Sequence of the second protein:
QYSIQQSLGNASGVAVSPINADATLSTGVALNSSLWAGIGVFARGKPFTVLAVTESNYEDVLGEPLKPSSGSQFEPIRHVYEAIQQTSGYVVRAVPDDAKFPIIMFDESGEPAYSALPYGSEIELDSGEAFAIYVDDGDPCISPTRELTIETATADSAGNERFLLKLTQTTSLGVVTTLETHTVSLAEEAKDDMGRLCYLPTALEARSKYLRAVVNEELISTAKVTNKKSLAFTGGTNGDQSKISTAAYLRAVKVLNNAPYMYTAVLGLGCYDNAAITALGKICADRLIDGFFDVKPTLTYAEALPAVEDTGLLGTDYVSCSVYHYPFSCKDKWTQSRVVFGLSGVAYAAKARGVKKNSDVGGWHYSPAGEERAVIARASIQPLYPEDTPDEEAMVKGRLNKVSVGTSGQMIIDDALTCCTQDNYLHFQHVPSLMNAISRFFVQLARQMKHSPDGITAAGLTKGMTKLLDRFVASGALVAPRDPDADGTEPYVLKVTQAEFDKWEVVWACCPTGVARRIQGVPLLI

Sequence of the first protein:
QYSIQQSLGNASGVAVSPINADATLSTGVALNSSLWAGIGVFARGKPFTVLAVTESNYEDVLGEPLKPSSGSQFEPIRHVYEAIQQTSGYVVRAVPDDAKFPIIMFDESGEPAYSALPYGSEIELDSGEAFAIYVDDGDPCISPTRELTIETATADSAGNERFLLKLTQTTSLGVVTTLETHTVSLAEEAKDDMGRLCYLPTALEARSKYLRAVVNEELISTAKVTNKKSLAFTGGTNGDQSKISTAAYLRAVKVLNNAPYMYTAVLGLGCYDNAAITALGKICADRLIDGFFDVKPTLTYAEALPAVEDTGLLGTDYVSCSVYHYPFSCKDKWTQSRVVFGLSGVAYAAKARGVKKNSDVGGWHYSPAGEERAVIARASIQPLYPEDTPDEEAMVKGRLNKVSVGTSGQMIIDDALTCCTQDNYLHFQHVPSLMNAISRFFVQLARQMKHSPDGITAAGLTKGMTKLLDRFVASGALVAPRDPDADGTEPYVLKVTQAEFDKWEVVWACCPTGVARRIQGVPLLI

Residue-level contacts at the interface:
Residue H453 in the first protein interacts with residue A418 in the second protein (closest heavy-atom distance 4.3 Å).
Residue C512 in the first protein is in contact with residue L526 in the second protein (closest heavy-atom distance 3.4 Å).
Residue H453 in the first protein interacts with residue D417 in the second protein (closest heavy-atom distance 3.5 Å).
Residue H453 in the first protein interacts with residue A371 in the second protein (closest heavy-atom distance 2.4 Å).
Residue D504 in the first protein is in contact with residue R520 in the second protein (closest heavy-atom distance 2.6 Å).
Residue C512 in the first protein is in contact with residue I528 in the second protein (closest heavy-atom distance 3.1 Å).
Residue W506 in the first protein is in contact with residue I521 in the second protein (closest heavy-atom distance 3.4 Å).
Residue W510 in the first protein interacts with residue V524 in the second protein (closest heavy-atom distance 3.8 Å).
Residue P20 in the first protein contacts residue K358 in the second protein (closest heavy-atom distance 4.1 Å).
Residue T459 in the first protein is in contact with residue A518 in the second protein (closest heavy-atom distance 4.3 Å).
Residue K452 in the first protein contacts residue R519 in the second protein (closest heavy-atom distance 4.4 Å).
Residue R449 in the first protein interacts with residue T409 in the second protein (closest heavy-atom distance 3.8 Å).
Residue A448 in the first protein interacts with residue I521 in the second protein (closest heavy-atom distance 3.9 Å).
Residue S454 in the first protein is in contact with residue G516 in the second protein (closest heavy-atom distance 3.9 Å).
Residue F503 in the first protein contacts residue V517 in the second protein (closest heavy-atom distance 3.8 Å).
Residue R449 in the first protein is in contact with residue E373 in the second protein (closest heavy-atom distance 4.0 Å).
Residue K452 in the first protein is in contact with residue A518 in the second protein (closest heavy-atom distance 4.1 Å).
Residue N22 in the first protein interacts with residue K359 in the second protein (closest heavy-atom distance 3.7 Å).
Residue V508 in the first protein contacts residue V524 in the second protein (closest heavy-atom distance 3.3 Å).
Residue Q8 in the first protein interacts with residue K358 in the second protein (closest heavy-atom distance 4.0 Å).
Residue K505 in the first protein contacts residue R520 in the second protein (closest heavy-atom distance 3.3 Å).
Residue E507 in the first protein interacts with residue Q522 in the second protein (closest heavy-atom distance 3.1 Å).
Residue D504 in the first protein is in contact with residue R519 in the second protein (closest heavy-atom distance 3.4 Å).
Residue D456 in the first protein interacts with residue G516 in the second protein (closest heavy-atom distance 2.9 Å).
Residue S19 in the first protein interacts with residue S361 in the second protein (closest heavy-atom distance 4.2 Å).
Residue D504 in the first protein interacts with residue V517 in the second protein (closest heavy-atom distance 3.5 Å).
Residue Q450 in the first protein is in contact with residue E373 in the second protein (closest heavy-atom distance 3.8 Å).
Residue D504 in the first protein is in contact with residue F430 in the second protein (closest heavy-atom distance 4.3 Å).
Residue M437 in the first protein contacts residue L527 in the second protein (closest heavy-atom distance 3.7 Å).
Residue A511 in the first protein contacts residue L526 in the second protein (closest heavy-atom distance 3.2 Å).
Residue V508 in the first protein interacts with residue Q522 in the second protein (closest heavy-atom distance 3.0 Å).
Residue W506 in the first protein contacts residue R520 in the second protein (closest heavy-atom distance 3.1 Å).
Residue F503 in the first protein contacts residue F430 in the second protein (closest heavy-atom distance 3.3 Å).
Residue N12 in the first protein contacts residue G30 in the second protein (closest heavy-atom distance 4.2 Å).
Residue H453 in the first protein contacts residue D416 in the second protein (closest heavy-atom distance 3.0 Å).
Residue P455 in the first protein is in contact with residue R375 in the second protein (closest heavy-atom distance 4.3 Å).
Residue V433 in the first protein contacts residue L527 in the second protein (closest heavy-atom distance 4.2 Å).
Residue F444 in the first protein contacts residue I521 in the second protein (closest heavy-atom distance 4.3 Å).
Residue H453 in the first protein contacts residue G372 in the second protein (closest heavy-atom distance 4.2 Å).
Residue V509 in the first protein contacts residue V524 in the second protein (closest heavy-atom distance 3.5 Å).
Residue H453 in the first protein interacts with residue R519 in the second protein (closest heavy-atom distance 4.1 Å).
Residue D504 in the first protein interacts with residue A518 in the second protein (closest heavy-atom distance 4.1 Å).
Residue F503 in the first protein interacts with residue T515 in the second protein (closest heavy-atom distance 3.4 Å).
Residue H453 in the first protein interacts with residue A518 in the second protein (closest heavy-atom distance 2.9 Å).
Residue C512 in the first protein contacts residue L527 in the second protein (closest heavy-atom distance 3.8 Å).
Residue V508 in the first protein contacts residue G523 in the second protein (closest heavy-atom distance 3.2 Å).
Residue F503 in the first protein interacts with residue R484 in the second protein (closest heavy-atom distance 3.2 Å).
Residue F503 in the first protein interacts with residue G516 in the second protein (closest heavy-atom distance 3.4 Å).
Residue S454 in the first protein is in contact with residue V517 in the second protein (closest heavy-atom distance 4.0 Å).
Residue W510 in the first protein contacts residue L526 in the second protein (closest heavy-atom distance 3.1 Å).
Residue P455 in the first protein contacts residue Y368 in the second protein (closest heavy-atom distance 3.8 Å).
Residue W506 in the first protein is in contact with residue Q522 in the second protein (closest heavy-atom distance 2.8 Å).
Residue H453 in the first protein contacts residue R375 in the second protein (closest heavy-atom distance 3.2 Å).
Residue L10 in the first protein interacts with residue N34 in the second protein (closest heavy-atom distance 3.9 Å).
Residue F444 in the first protein interacts with residue G523 in the second protein (closest heavy-atom distance 4.3 Å).
Residue P455 in the first protein interacts with residue G516 in the second protein (closest heavy-atom distance 3.6 Å).
Residue W510 in the first protein interacts with residue P525 in the second protein (closest heavy-atom distance 3.7 Å).
Residue S454 in the first protein contacts residue A518 in the second protein (closest heavy-atom distance 3.2 Å).
Residue D456 in the first protein is in contact with residue T515 in the second protein (closest heavy-atom distance 3.5 Å).
Residue F503 in the first protein contacts residue Y427 in the second protein (closest heavy-atom distance 3.2 Å).

These two protein chains interact to form a complex.